Interface contacts:
Residue I2 in protein 2 interacts with residue L41 in protein 1 (closest heavy-atom distance 3.1 Å).
Residue I20 in protein 2 is in contact with residue L23 in protein 1 (closest heavy-atom distance 3.6 Å).
Residue Q5 in protein 2 interacts with residue K40 in protein 1 (closest heavy-atom distance 3.3 Å).
Residue M13 in protein 2 contacts residue Q30 in protein 1 (closest heavy-atom distance 3.5 Å).
Residue I37 in protein 2 is in contact with residue Q5 in protein 1 (closest heavy-atom distance 4.3 Å).
Residue I2 in protein 2 is in contact with residue I37 in protein 1 (closest heavy-atom distance 3.9 Å).
Residue V9 in protein 2 interacts with residue L33 in protein 1 (closest heavy-atom distance 3.7 Å).
Residue L41 in protein 2 contacts residue I2 in protein 1 (closest heavy-atom distance 3.7 Å).
Residue V9 in protein 2 contacts residue L34 in protein 1 (closest heavy-atom distance 3.4 Å).
Residue T24 in protein 2 interacts with residue I20 in protein 1 (closest heavy-atom distance 3.8 Å).
Residue I20 in protein 2 interacts with residue T24 in protein 1 (closest heavy-atom distance 3.7 Å).
Residue G27 in protein 2 interacts with residue M13 in protein 1 (closest heavy-atom distance 4.0 Å).
Residue Q16 in protein 2 interacts with residue Q30 in protein 1 (closest heavy-atom distance 3.9 Å).
Residue V9 in protein 2 interacts with residue Q30 in protein 1 (closest heavy-atom distance 3.6 Å).
Residue I2 in protein 2 interacts with residue K40 in protein 1 (closest heavy-atom distance 3.4 Å).
Residue M13 in protein 2 contacts residue V31 in protein 1 (closest heavy-atom distance 4.1 Å).
Residue M13 in protein 2 contacts residue L34 in protein 1 (closest heavy-atom distance 3.1 Å).
Residue Q30 in protein 2 is in contact with residue Q16 in protein 1 (closest heavy-atom distance 3.8 Å).
Residue Q30 in protein 2 is in contact with residue M13 in protein 1 (closest heavy-atom distance 3.6 Å).
Residue M6 in protein 2 interacts with residue L34 in protein 1 (closest heavy-atom distance 4.8 Å).
Residue M1 in protein 2 contacts residue R44 in protein 1 (closest heavy-atom distance 3.9 Å).
Residue L34 in protein 2 is in contact with residue M13 in protein 1 (closest heavy-atom distance 4.0 Å).
Residue E12 in protein 2 is in contact with residue Q30 in protein 1 (closest heavy-atom distance 3.5 Å).
Residue R26 in protein 2 contacts residue Q16 in protein 1 (closest heavy-atom distance 3.5 Å).
Residue M6 in protein 2 interacts with residue I37 in protein 1 (closest heavy-atom distance 3.3 Å).
Residue V9 in protein 2 is in contact with residue I37 in protein 1 (closest heavy-atom distance 4.3 Å).
Residue I2 in protein 2 is in contact with residue R44 in protein 1 (closest heavy-atom distance 4.1 Å).
Residue Q16 in protein 2 interacts with residue G27 in protein 1 (closest heavy-atom distance 3.1 Å).
Residue I37 in protein 2 contacts residue I2 in protein 1 (closest heavy-atom distance 3.7 Å).
Residue M19 in protein 2 contacts residue L23 in protein 1 (closest heavy-atom distance 3.4 Å).
Residue I20 in protein 2 is in contact with residue I20 in protein 1 (closest heavy-atom distance 4.0 Å).
Residue Q5 in protein 2 contacts residue I37 in protein 1 (closest heavy-atom distance 3.6 Å).
Residue L23 in protein 2 interacts with residue Q16 in protein 1 (closest heavy-atom distance 4.2 Å).
Residue M13 in protein 2 interacts with residue G27 in protein 1 (closest heavy-atom distance 4.4 Å).
Residue L23 in protein 2 is in contact with residue M19 in protein 1 (closest heavy-atom distance 3.7 Å).
Residue Q30 in protein 2 interacts with residue E12 in protein 1 (closest heavy-atom distance 2.9 Å).
Residue L34 in protein 2 interacts with residue M6 in protein 1 (closest heavy-atom distance 4.9 Å).
Residue G27 in protein 2 interacts with residue Q16 in protein 1 (closest heavy-atom distance 3.2 Å).
Residue K40 in protein 2 contacts residue I2 in protein 1 (closest heavy-atom distance 3.8 Å).
Residue L34 in protein 2 interacts with residue V10 in protein 1 (closest heavy-atom distance 4.6 Å).
Residue Q16 in protein 2 is in contact with residue R26 in protein 1 (closest heavy-atom distance 3.4 Å).
Residue V10 in protein 2 interacts with residue L34 in protein 1 (closest heavy-atom distance 4.8 Å).
Residue Q30 in protein 2 contacts residue V9 in protein 1 (closest heavy-atom distance 4.0 Å).
Residue L23 in protein 2 interacts with residue I20 in protein 1 (closest heavy-atom distance 3.6 Å).
Residue E3 in protein 2 is in contact with residue R44 in protein 1 (closest heavy-atom distance 3.3 Å).
Residue L34 in protein 2 contacts residue V9 in protein 1 (closest heavy-atom distance 3.2 Å).
Residue Q16 in protein 2 contacts residue L23 in protein 1 (closest heavy-atom distance 4.1 Å).
Residue I37 in protein 2 interacts with residue V9 in protein 1 (closest heavy-atom distance 4.4 Å).
Residue L33 in protein 2 is in contact with residue V9 in protein 1 (closest heavy-atom distance 4.2 Å).
Residue V31 in protein 2 contacts residue M13 in protein 1 (closest heavy-atom distance 4.1 Å).
Residue I37 in protein 2 interacts with residue M6 in protein 1 (closest heavy-atom distance 4.0 Å).
Residue L41 in protein 2 interacts with residue E3 in protein 1 (closest heavy-atom distance 4.4 Å).
Residue L23 in protein 2 contacts residue L23 in protein 1 (closest heavy-atom distance 3.9 Å).

These two protein chains interact to form a complex.

Sequence of protein 1:
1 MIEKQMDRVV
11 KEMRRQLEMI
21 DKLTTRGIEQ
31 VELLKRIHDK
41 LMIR

Sequence of protein 2:
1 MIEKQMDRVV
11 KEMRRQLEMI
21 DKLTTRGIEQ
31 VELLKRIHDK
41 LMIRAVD